Interface contacts:
Residue M33 in protein 1 is in contact with residue F42 in protein 2 (closest heavy-atom distance 3.2 Å).
Residue R49 in protein 1 contacts residue E43 in protein 2 (closest heavy-atom distance 4.8 Å).
Residue F42 in protein 1 contacts residue Q47 in protein 2 (closest heavy-atom distance 4.9 Å).
Residue M34 in protein 1 contacts residue N39 in protein 2 (closest heavy-atom distance 4.8 Å).
Residue M33 in protein 1 contacts residue L40 in protein 2 (closest heavy-atom distance 3.4 Å).
Residue Q38 in protein 1 is in contact with residue Q38 in protein 2 (closest heavy-atom distance 4.8 Å).
Residue R49 in protein 1 interacts with residue F42 in protein 2 (closest heavy-atom distance 3.7 Å).
Residue E43 in protein 1 interacts with residue R49 in protein 2 (closest heavy-atom distance 4.7 Å).
Residue A37 in protein 1 interacts with residue A37 in protein 2 (closest heavy-atom distance 3.1 Å).
Residue M34 in protein 1 is in contact with residue Q38 in protein 2 (closest heavy-atom distance 3.0 Å).
Residue A37 in protein 1 is in contact with residue M34 in protein 2 (closest heavy-atom distance 3.4 Å).
Residue L40 in protein 1 contacts residue M34 in protein 2 (closest heavy-atom distance 4.4 Å).
Residue A37 in protein 1 is in contact with residue Q38 in protein 2 (closest heavy-atom distance 4.9 Å).
Residue A46 in protein 1 interacts with residue A46 in protein 2 (closest heavy-atom distance 4.8 Å).
Residue F42 in protein 1 is in contact with residue R49 in protein 2 (closest heavy-atom distance 3.6 Å).
Residue A37 in protein 1 interacts with residue F42 in protein 2 (closest heavy-atom distance 4.3 Å).
Residue N39 in protein 1 is in contact with residue M34 in protein 2 (closest heavy-atom distance 4.7 Å).
Residue F42 in protein 1 is in contact with residue A45 in protein 2 (closest heavy-atom distance 5.0 Å).
Residue Q38 in protein 1 interacts with residue M34 in protein 2 (closest heavy-atom distance 2.9 Å).
Residue M34 in protein 1 interacts with residue A37 in protein 2 (closest heavy-atom distance 3.4 Å).
Residue F42 in protein 1 is in contact with residue A37 in protein 2 (closest heavy-atom distance 4.3 Å).
Residue M34 in protein 1 is in contact with residue L40 in protein 2 (closest heavy-atom distance 4.4 Å).
Residue F42 in protein 1 contacts residue F42 in protein 2 (closest heavy-atom distance 4.2 Å).
Residue L40 in protein 1 interacts with residue E30 in protein 2 (closest heavy-atom distance 4.2 Å).
Residue F42 in protein 1 contacts residue A46 in protein 2 (closest heavy-atom distance 2.9 Å).
Residue Q38 in protein 1 is in contact with residue A37 in protein 2 (closest heavy-atom distance 5.0 Å).
Residue A46 in protein 1 interacts with residue F42 in protein 2 (closest heavy-atom distance 2.9 Å).
Residue E30 in protein 1 is in contact with residue L40 in protein 2 (closest heavy-atom distance 4.4 Å).
Residue Q47 in protein 1 interacts with residue F42 in protein 2 (closest heavy-atom distance 5.0 Å).
Residue L40 in protein 1 is in contact with residue M33 in protein 2 (closest heavy-atom distance 3.3 Å).
Residue F42 in protein 1 contacts residue M33 in protein 2 (closest heavy-atom distance 3.1 Å).

This data describes a binding interaction between two proteins.

Sequence of protein 2:
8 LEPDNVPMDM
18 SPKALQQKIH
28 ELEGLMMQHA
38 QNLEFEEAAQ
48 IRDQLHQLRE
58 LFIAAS

Sequence of protein 1:
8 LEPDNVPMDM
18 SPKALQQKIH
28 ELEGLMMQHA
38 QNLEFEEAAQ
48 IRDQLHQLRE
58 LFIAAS